Residue-level contacts at the interface:
Residue M47 in protein 1 interacts with residue D48 in protein 2 (closest heavy-atom distance 3.2 Å).
Residue R99 in protein 1 interacts with residue S101 in protein 2 (closest heavy-atom distance 3.0 Å).
Residue I54 in protein 1 contacts residue L51 in protein 2 (closest heavy-atom distance 3.6 Å).
Residue R120 in protein 1 contacts residue T122 in protein 2 (closest heavy-atom distance 2.6 Å).
Residue I72 in protein 1 contacts residue I72 in protein 2 (closest heavy-atom distance 3.7 Å).
Residue R50 in protein 1 is in contact with residue L51 in protein 2 (closest heavy-atom distance 3.7 Å).
Residue R50 in protein 1 contacts residue S55 in protein 2 (closest heavy-atom distance 3.5 Å).
Residue D106 in protein 1 interacts with residue R111 in protein 2 (closest heavy-atom distance 3.6 Å).
Residue L89 in protein 1 is in contact with residue T93 in protein 2 (closest heavy-atom distance 3.4 Å).
Residue Q29 in protein 1 interacts with residue I30 in protein 2 (closest heavy-atom distance 3.3 Å).
Residue L128 in protein 1 contacts residue I132 in protein 2 (closest heavy-atom distance 3.5 Å).
Residue L23 in protein 1 is in contact with residue L23 in protein 2 (closest heavy-atom distance 3.7 Å).
Residue N12 in protein 1 is in contact with residue V9 in protein 2 (closest heavy-atom distance 3.5 Å).
Residue R99 in protein 1 is in contact with residue T100 in protein 2 (closest heavy-atom distance 3.7 Å).
Residue L117 in protein 1 is in contact with residue T118 in protein 2 (closest heavy-atom distance 3.7 Å).
Residue M47 in protein 1 interacts with residue M47 in protein 2 (closest heavy-atom distance 3.7 Å).
Residue L128 in protein 1 is in contact with residue D129 in protein 2 (closest heavy-atom distance 3.5 Å).
Residue V65 in protein 1 is in contact with residue V65 in protein 2 (closest heavy-atom distance 3.7 Å).
Residue I5 in protein 1 is in contact with residue I5 in protein 2 (closest heavy-atom distance 3.8 Å).
Residue Q57 in protein 1 interacts with residue V58 in protein 2 (closest heavy-atom distance 3.5 Å).
Residue A19 in protein 1 interacts with residue L23 in protein 2 (closest heavy-atom distance 3.7 Å).
Residue E113 in protein 1 contacts residue L114 in protein 2 (closest heavy-atom distance 3.5 Å).
Residue I33 in protein 1 interacts with residue I30 in protein 2 (closest heavy-atom distance 3.7 Å).
Residue E124 in protein 1 interacts with residue V125 in protein 2 (closest heavy-atom distance 3.5 Å).
Residue L61 in protein 1 interacts with residue S62 in protein 2 (closest heavy-atom distance 3.7 Å).
Residue K22 in protein 1 contacts residue N20 in protein 2 (closest heavy-atom distance 3.5 Å).
Residue R85 in protein 1 interacts with residue D87 in protein 2 (closest heavy-atom distance 2.8 Å).
Residue V9 in protein 1 contacts residue V9 in protein 2 (closest heavy-atom distance 3.7 Å).
Residue Q8 in protein 1 contacts residue V9 in protein 2 (closest heavy-atom distance 3.5 Å).
Residue N68 in protein 1 is in contact with residue T69 in protein 2 (closest heavy-atom distance 2.9 Å).
Residue K22 in protein 1 contacts residue L23 in protein 2 (closest heavy-atom distance 3.6 Å).
Residue V107 in protein 1 is in contact with residue V107 in protein 2 (closest heavy-atom distance 3.7 Å).
Residue R127 in protein 1 is in contact with residue V125 in protein 2 (closest heavy-atom distance 3.3 Å).
Residue L26 in protein 1 interacts with residue L23 in protein 2 (closest heavy-atom distance 3.5 Å).
Residue N12 in protein 1 contacts residue V13 in protein 2 (closest heavy-atom distance 3.6 Å).
Residue R99 in protein 1 interacts with residue E104 in protein 2 (closest heavy-atom distance 2.9 Å).
Residue R78 in protein 1 interacts with residue E83 in protein 2 (closest heavy-atom distance 2.9 Å).
Residue L75 in protein 1 is in contact with residue G76 in protein 2 (closest heavy-atom distance 3.7 Å).
Residue R43 in protein 1 interacts with residue D48 in protein 2 (closest heavy-atom distance 3.0 Å).
Residue N12 in protein 1 contacts residue I16 in protein 2 (closest heavy-atom distance 3.7 Å).
Residue L110 in protein 1 interacts with residue R111 in protein 2 (closest heavy-atom distance 3.7 Å).
Residue R43 in protein 1 is in contact with residue G45 in protein 2 (closest heavy-atom distance 3.6 Å).
Residue R43 in protein 1 is in contact with residue L44 in protein 2 (closest heavy-atom distance 3.6 Å).
Residue I30 in protein 1 is in contact with residue I30 in protein 2 (closest heavy-atom distance 3.7 Å).
Residue L117 in protein 1 is in contact with residue L114 in protein 2 (closest heavy-atom distance 3.7 Å).
Residue K22 in protein 1 is in contact with residue D24 in protein 2 (closest heavy-atom distance 2.6 Å).
Residue R85 in protein 1 contacts residue V86 in protein 2 (closest heavy-atom distance 3.6 Å).
Residue N68 in protein 1 is in contact with residue I72 in protein 2 (closest heavy-atom distance 3.5 Å).
Residue R78 in protein 1 contacts residue I79 in protein 2 (closest heavy-atom distance 3.7 Å).
Residue D15 in protein 1 contacts residue I16 in protein 2 (closest heavy-atom distance 3.7 Å).
Residue Q8 in protein 1 is in contact with residue V13 in protein 2 (closest heavy-atom distance 3.6 Å).
Residue R127 in protein 1 interacts with residue D129 in protein 2 (closest heavy-atom distance 2.6 Å).
Residue L110 in protein 1 interacts with residue V107 in protein 2 (closest heavy-atom distance 3.4 Å).
Residue L89 in protein 1 is in contact with residue D90 in protein 2 (closest heavy-atom distance 3.5 Å).
Residue L89 in protein 1 contacts residue L89 in protein 2 (closest heavy-atom distance 3.5 Å).
Residue I16 in protein 1 is in contact with residue I16 in protein 2 (closest heavy-atom distance 3.7 Å).
Residue N12 in protein 1 contacts residue N12 in protein 2 (closest heavy-atom distance 3.7 Å).
Residue R78 in protein 1 contacts residue N80 in protein 2 (closest heavy-atom distance 2.8 Å).
Residue R120 in protein 1 contacts residue T118 in protein 2 (closest heavy-atom distance 3.2 Å).
Residue R85 in protein 1 interacts with residue D90 in protein 2 (closest heavy-atom distance 3.0 Å).

Sequence of protein 1:
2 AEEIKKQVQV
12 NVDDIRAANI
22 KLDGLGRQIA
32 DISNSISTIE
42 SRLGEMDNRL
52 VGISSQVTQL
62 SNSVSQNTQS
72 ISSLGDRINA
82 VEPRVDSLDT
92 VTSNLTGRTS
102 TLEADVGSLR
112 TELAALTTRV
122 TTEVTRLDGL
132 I

Sequence of protein 2:
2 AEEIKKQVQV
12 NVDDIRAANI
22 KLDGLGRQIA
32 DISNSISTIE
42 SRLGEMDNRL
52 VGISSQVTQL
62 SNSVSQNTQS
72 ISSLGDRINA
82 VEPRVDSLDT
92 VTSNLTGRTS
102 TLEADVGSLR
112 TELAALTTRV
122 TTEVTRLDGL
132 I

The following describes two proteins that form a bound complex.